Sequence of chain B:
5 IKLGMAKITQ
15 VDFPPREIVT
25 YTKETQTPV

This data describes a binding interaction between two proteins.

Sequence of chain A:
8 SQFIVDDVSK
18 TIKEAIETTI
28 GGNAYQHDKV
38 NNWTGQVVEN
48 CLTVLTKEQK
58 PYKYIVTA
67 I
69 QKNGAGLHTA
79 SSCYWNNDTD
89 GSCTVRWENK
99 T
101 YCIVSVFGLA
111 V

Interface contacts:
Residue W83 in chain A is in contact with residue K6 in chain B (closest heavy-atom distance 4.0 Å).
Residue T92 in chain A contacts residue V15 in chain B (closest heavy-atom distance 4.6 Å).
Residue G72 in chain A contacts residue P19 in chain B (closest heavy-atom distance 3.8 Å).
Residue A78 in chain A interacts with residue Q14 in chain B (closest heavy-atom distance 3.7 Å).
Residue S80 in chain A interacts with residue I12 in chain B (closest heavy-atom distance 4.0 Å).
Residue G72 in chain A contacts residue R20 in chain B (closest heavy-atom distance 3.1 Å).
Residue N85 in chain A interacts with residue M9 in chain B (closest heavy-atom distance 2.7 Å).
Residue L75 in chain A is in contact with residue F17 in chain B (closest heavy-atom distance 2.9 Å).
Residue N84 in chain A is in contact with residue I5 in chain B (closest heavy-atom distance 4.3 Å).
Residue H76 in chain A contacts residue F17 in chain B (closest heavy-atom distance 4.5 Å).
Residue L75 in chain A is in contact with residue V15 in chain B (closest heavy-atom distance 3.9 Å).
Residue Y101 in chain A is in contact with residue F17 in chain B (closest heavy-atom distance 3.3 Å).
Residue L75 in chain A interacts with residue D16 in chain B (closest heavy-atom distance 3.6 Å).
Residue T77 in chain A contacts residue Q14 in chain B (closest heavy-atom distance 3.3 Å).
Residue C81 in chain A interacts with residue A10 in chain B (closest heavy-atom distance 2.9 Å).
Residue G74 in chain A is in contact with residue F17 in chain B (closest heavy-atom distance 3.4 Å).
Residue N85 in chain A contacts residue A10 in chain B (closest heavy-atom distance 3.5 Å).
Residue Y82 in chain A contacts residue L7 in chain B (closest heavy-atom distance 3.4 Å).
Residue G74 in chain A is in contact with residue P18 in chain B (closest heavy-atom distance 4.3 Å).
Residue N84 in chain A is in contact with residue L7 in chain B (closest heavy-atom distance 4.1 Å).
Residue S79 in chain A contacts residue T13 in chain B (closest heavy-atom distance 3.0 Å).
Residue N85 in chain A is in contact with residue K11 in chain B (closest heavy-atom distance 4.9 Å).
Residue S79 in chain A is in contact with residue I12 in chain B (closest heavy-atom distance 3.8 Å).
Residue A73 in chain A contacts residue P19 in chain B (closest heavy-atom distance 4.1 Å).
Residue T77 in chain A contacts residue V15 in chain B (closest heavy-atom distance 3.0 Å).
Residue K70 in chain A interacts with residue I22 in chain B (closest heavy-atom distance 4.9 Å).
Residue R94 in chain A interacts with residue F17 in chain B (closest heavy-atom distance 3.7 Å).
Residue C81 in chain A interacts with residue M9 in chain B (closest heavy-atom distance 3.3 Å).
Residue Y82 in chain A is in contact with residue G8 in chain B (closest heavy-atom distance 3.3 Å).
Residue H76 in chain A interacts with residue V15 in chain B (closest heavy-atom distance 3.4 Å).
Residue H76 in chain A interacts with residue D16 in chain B (closest heavy-atom distance 3.1 Å).
Residue S80 in chain A is in contact with residue A10 in chain B (closest heavy-atom distance 3.4 Å).
Residue W83 in chain A is in contact with residue L7 in chain B (closest heavy-atom distance 3.3 Å).
Residue A73 in chain A is in contact with residue F17 in chain B (closest heavy-atom distance 4.1 Å).
Residue A78 in chain A interacts with residue T13 in chain B (closest heavy-atom distance 3.2 Å).
Residue S80 in chain A interacts with residue K11 in chain B (closest heavy-atom distance 3.5 Å).
Residue C81 in chain A contacts residue G8 in chain B (closest heavy-atom distance 3.8 Å).
Residue G74 in chain A interacts with residue P19 in chain B (closest heavy-atom distance 3.8 Å).
Residue S79 in chain A interacts with residue K11 in chain B (closest heavy-atom distance 4.0 Å).
Residue C81 in chain A is in contact with residue K11 in chain B (closest heavy-atom distance 4.9 Å).
Residue N85 in chain A is in contact with residue K6 in chain B (closest heavy-atom distance 4.6 Å).
Residue R94 in chain A interacts with residue V15 in chain B (closest heavy-atom distance 3.9 Å).
Residue N85 in chain A contacts residue G8 in chain B (closest heavy-atom distance 3.5 Å).
Residue A73 in chain A interacts with residue P18 in chain B (closest heavy-atom distance 4.4 Å).
Residue A73 in chain A is in contact with residue R20 in chain B (closest heavy-atom distance 4.8 Å).
Residue N71 in chain A contacts residue R20 in chain B (closest heavy-atom distance 4.8 Å).
Residue T77 in chain A contacts residue T13 in chain B (closest heavy-atom distance 4.0 Å).
Residue N84 in chain A interacts with residue K6 in chain B (closest heavy-atom distance 3.7 Å).
Residue Y82 in chain A interacts with residue M9 in chain B (closest heavy-atom distance 3.5 Å).
Residue I103 in chain A contacts residue F17 in chain B (closest heavy-atom distance 4.2 Å).
Residue I103 in chain A is in contact with residue V15 in chain B (closest heavy-atom distance 4.0 Å).
Residue W83 in chain A contacts residue A10 in chain B (closest heavy-atom distance 3.4 Å).
Residue Y82 in chain A is in contact with residue A10 in chain B (closest heavy-atom distance 4.9 Å).
Residue W83 in chain A interacts with residue G8 in chain B (closest heavy-atom distance 2.9 Å).